Sequence of the second protein:
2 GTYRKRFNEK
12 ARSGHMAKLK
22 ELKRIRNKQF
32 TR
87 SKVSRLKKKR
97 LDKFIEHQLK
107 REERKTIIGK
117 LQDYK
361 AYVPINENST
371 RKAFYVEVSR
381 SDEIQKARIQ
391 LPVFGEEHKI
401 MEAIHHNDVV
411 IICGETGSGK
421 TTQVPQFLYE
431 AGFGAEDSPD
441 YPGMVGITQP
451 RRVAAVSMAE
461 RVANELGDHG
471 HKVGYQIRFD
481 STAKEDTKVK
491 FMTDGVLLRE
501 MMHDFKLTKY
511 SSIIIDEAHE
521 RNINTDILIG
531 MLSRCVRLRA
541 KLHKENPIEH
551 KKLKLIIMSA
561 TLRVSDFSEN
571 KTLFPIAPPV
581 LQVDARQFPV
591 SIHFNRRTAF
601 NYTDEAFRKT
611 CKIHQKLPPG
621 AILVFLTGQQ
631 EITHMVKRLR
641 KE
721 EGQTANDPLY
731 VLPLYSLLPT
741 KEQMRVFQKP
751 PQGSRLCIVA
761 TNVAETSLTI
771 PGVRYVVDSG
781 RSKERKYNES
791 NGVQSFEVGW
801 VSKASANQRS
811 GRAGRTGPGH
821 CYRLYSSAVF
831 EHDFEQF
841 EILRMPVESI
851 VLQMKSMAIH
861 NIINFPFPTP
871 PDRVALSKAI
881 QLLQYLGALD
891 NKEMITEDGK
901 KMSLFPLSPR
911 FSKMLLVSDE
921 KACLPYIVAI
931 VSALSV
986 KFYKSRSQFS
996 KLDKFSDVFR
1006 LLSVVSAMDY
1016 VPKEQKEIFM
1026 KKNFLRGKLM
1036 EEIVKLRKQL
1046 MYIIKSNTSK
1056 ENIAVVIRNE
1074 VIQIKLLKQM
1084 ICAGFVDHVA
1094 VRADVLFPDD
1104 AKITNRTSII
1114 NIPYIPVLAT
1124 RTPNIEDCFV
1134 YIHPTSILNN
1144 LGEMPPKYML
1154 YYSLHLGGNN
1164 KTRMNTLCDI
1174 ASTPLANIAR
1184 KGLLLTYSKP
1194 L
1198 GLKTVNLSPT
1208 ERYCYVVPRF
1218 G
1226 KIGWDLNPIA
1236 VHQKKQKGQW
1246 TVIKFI

The following describes two proteins that form a bound complex.

Sequence of the first protein:
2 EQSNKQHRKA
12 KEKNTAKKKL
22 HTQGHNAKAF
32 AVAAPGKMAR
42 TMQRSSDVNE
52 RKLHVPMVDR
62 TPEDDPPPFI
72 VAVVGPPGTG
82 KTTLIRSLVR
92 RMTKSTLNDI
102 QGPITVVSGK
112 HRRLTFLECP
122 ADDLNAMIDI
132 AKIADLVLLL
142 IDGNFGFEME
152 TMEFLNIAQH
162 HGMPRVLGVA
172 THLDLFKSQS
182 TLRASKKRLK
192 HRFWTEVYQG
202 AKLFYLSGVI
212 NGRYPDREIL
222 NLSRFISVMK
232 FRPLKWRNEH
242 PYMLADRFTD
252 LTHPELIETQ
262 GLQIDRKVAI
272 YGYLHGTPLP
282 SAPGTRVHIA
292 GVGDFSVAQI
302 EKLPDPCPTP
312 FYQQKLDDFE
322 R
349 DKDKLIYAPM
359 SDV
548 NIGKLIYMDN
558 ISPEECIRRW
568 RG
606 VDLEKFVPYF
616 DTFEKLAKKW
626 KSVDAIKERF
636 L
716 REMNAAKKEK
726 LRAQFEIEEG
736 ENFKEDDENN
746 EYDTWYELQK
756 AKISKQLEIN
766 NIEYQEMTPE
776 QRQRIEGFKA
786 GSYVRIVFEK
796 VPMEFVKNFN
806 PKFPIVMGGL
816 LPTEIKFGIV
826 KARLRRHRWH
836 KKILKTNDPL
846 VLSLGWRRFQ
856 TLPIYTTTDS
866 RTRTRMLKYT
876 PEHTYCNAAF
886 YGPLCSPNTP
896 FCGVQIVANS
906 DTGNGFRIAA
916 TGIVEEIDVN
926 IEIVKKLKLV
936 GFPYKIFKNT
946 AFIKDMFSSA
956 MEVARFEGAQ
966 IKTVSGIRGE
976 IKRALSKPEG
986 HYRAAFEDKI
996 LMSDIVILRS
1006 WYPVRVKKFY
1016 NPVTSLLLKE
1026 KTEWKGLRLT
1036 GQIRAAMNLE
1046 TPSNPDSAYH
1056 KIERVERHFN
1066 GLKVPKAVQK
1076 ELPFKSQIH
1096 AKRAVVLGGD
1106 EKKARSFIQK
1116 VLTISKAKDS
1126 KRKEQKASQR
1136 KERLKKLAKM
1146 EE

Contacts between the two chains:
Residue V89 in the second protein is in contact with residue E740 in the first protein (closest heavy-atom distance 4.8 Å).
Residue V89 in the second protein is in contact with residue F738 in the first protein (closest heavy-atom distance 3.9 Å).